Sequence of protein 1:
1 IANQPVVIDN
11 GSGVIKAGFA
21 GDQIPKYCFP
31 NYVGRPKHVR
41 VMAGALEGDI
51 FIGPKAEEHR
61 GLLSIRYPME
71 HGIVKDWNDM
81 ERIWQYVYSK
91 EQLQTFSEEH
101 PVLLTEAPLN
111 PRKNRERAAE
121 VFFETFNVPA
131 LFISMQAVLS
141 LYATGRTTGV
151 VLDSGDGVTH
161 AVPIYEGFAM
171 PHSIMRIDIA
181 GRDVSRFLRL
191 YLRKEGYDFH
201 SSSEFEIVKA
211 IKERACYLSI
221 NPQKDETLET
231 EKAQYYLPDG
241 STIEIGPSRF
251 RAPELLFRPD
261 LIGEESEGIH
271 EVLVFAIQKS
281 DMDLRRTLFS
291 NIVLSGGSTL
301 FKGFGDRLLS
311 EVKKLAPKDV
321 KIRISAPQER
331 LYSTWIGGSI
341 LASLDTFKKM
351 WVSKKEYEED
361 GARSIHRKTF

Sequence of protein 2:
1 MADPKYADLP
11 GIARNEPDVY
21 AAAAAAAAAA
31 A

The following describes two proteins that form a bound complex.

Residue-level contacts at the interface:
Residue I324 in protein 1 contacts residue A27 in protein 2 (closest heavy-atom distance 4.7 Å).
Residue Q328 in protein 1 interacts with residue A21 in protein 2 (closest heavy-atom distance 4.9 Å).
Residue L309 in protein 1 interacts with residue A27 in protein 2 (closest heavy-atom distance 4.1 Å).
Residue A326 in protein 1 interacts with residue A24 in protein 2 (closest heavy-atom distance 3.1 Å).
Residue S325 in protein 1 is in contact with residue A26 in protein 2 (closest heavy-atom distance 4.7 Å).
Residue D306 in protein 1 contacts residue A26 in protein 2 (closest heavy-atom distance 4.8 Å).
Residue I324 in protein 1 interacts with residue A26 in protein 2 (closest heavy-atom distance 3.1 Å).
Residue I324 in protein 1 is in contact with residue A25 in protein 2 (closest heavy-atom distance 4.3 Å).
Residue R323 in protein 1 contacts residue A27 in protein 2 (closest heavy-atom distance 3.5 Å).
Residue K313 in protein 1 contacts residue A28 in protein 2 (closest heavy-atom distance 3.5 Å).
Residue R323 in protein 1 is in contact with residue A28 in protein 2 (closest heavy-atom distance 4.8 Å).
Residue V320 in protein 1 interacts with residue A28 in protein 2 (closest heavy-atom distance 4.5 Å).
Residue V320 in protein 1 is in contact with residue A29 in protein 2 (closest heavy-atom distance 4.9 Å).
Residue R330 in protein 1 is in contact with residue A21 in protein 2 (closest heavy-atom distance 4.7 Å).
Residue K321 in protein 1 contacts residue A30 in protein 2 (closest heavy-atom distance 4.2 Å).
Residue K321 in protein 1 interacts with residue A29 in protein 2 (closest heavy-atom distance 4.1 Å).
Residue D319 in protein 1 contacts residue A31 in protein 2 (closest heavy-atom distance 3.2 Å).
Residue R330 in protein 1 is in contact with residue A22 in protein 2 (closest heavy-atom distance 3.7 Å).
Residue D319 in protein 1 contacts residue A30 in protein 2 (closest heavy-atom distance 3.7 Å).
Residue S325 in protein 1 contacts residue A25 in protein 2 (closest heavy-atom distance 4.5 Å).
Residue K321 in protein 1 interacts with residue A28 in protein 2 (closest heavy-atom distance 4.2 Å).
Residue I322 in protein 1 contacts residue A27 in protein 2 (closest heavy-atom distance 3.9 Å).
Residue R323 in protein 1 contacts residue A26 in protein 2 (closest heavy-atom distance 4.1 Å).
Residue L300 in protein 1 interacts with residue A21 in protein 2 (closest heavy-atom distance 4.6 Å).
Residue G305 in protein 1 interacts with residue A26 in protein 2 (closest heavy-atom distance 5.0 Å).
Residue I322 in protein 1 interacts with residue A28 in protein 2 (closest heavy-atom distance 2.9 Å).
Residue A326 in protein 1 contacts residue A25 in protein 2 (closest heavy-atom distance 4.2 Å).
Residue L309 in protein 1 contacts residue A28 in protein 2 (closest heavy-atom distance 4.3 Å).
Residue A326 in protein 1 contacts residue A23 in protein 2 (closest heavy-atom distance 4.7 Å).
Residue V320 in protein 1 is in contact with residue A30 in protein 2 (closest heavy-atom distance 3.3 Å).
Residue I322 in protein 1 is in contact with residue A29 in protein 2 (closest heavy-atom distance 4.3 Å).
Residue L309 in protein 1 is in contact with residue A26 in protein 2 (closest heavy-atom distance 3.6 Å).